Residue-level contacts at the interface:
Residue G482 in the second protein contacts residue E105 in the first protein (closest heavy-atom distance 4.9 Å).
Residue R368 in the second protein contacts residue D20 in the first protein (closest heavy-atom distance 3.0 Å).
Residue Q483 in the second protein interacts with residue E105 in the first protein (closest heavy-atom distance 3.2 Å).

Sequence of the second protein:
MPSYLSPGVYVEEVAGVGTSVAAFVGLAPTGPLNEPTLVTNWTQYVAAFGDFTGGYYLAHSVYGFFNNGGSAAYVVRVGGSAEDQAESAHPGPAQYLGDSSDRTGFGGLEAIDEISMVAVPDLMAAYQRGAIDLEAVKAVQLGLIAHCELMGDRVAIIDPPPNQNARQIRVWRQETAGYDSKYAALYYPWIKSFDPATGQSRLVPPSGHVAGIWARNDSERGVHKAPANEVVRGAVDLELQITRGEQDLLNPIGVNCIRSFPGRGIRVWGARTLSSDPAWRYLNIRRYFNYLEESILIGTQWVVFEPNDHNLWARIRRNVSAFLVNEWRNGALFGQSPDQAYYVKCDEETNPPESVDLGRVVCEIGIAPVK

The following describes two proteins that form a bound complex.

Sequence of the first protein:
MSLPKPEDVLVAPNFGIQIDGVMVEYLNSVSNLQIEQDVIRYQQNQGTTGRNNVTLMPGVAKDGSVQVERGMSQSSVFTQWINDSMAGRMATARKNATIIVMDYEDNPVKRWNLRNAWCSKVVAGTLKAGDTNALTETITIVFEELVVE